Residue-level contacts at the interface:
Residue K10 in chain B interacts with residue G128 in chain A (closest heavy-atom distance 4.9 Å).
Residue D130 in chain B interacts with residue D130 in chain A (closest heavy-atom distance 4.3 Å).
Residue G128 in chain B contacts residue K10 in chain A (closest heavy-atom distance 4.7 Å).
Residue D130 in chain B is in contact with residue G128 in chain A (closest heavy-atom distance 5.0 Å).
Residue G128 in chain B contacts residue D130 in chain A (closest heavy-atom distance 5.0 Å).

These two protein chains interact to form a complex.

Sequence of chain A:
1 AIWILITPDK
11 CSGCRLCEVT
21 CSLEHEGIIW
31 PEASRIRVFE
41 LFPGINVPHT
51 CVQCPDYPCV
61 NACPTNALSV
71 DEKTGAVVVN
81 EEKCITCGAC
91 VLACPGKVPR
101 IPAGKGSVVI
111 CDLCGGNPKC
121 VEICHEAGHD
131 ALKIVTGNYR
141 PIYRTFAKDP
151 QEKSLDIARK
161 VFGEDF

Sequence of chain B:
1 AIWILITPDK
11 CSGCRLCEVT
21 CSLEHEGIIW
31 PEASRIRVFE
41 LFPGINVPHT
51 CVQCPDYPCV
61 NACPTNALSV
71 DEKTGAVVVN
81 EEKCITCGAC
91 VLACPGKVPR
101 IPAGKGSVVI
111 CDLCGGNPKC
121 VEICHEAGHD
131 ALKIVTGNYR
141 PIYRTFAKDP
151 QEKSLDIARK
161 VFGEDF